Sequence of chain B:
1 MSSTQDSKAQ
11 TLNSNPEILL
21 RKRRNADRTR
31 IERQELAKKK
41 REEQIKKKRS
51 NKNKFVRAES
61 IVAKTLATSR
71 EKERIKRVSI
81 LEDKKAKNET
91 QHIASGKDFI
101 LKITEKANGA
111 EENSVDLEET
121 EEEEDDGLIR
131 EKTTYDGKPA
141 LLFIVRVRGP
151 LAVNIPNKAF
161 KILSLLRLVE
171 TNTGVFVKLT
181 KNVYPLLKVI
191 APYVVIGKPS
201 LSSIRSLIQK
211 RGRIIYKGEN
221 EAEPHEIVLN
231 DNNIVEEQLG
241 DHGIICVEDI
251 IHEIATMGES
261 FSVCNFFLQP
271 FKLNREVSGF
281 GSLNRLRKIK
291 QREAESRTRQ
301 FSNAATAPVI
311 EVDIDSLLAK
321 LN

Sequence of chain A:
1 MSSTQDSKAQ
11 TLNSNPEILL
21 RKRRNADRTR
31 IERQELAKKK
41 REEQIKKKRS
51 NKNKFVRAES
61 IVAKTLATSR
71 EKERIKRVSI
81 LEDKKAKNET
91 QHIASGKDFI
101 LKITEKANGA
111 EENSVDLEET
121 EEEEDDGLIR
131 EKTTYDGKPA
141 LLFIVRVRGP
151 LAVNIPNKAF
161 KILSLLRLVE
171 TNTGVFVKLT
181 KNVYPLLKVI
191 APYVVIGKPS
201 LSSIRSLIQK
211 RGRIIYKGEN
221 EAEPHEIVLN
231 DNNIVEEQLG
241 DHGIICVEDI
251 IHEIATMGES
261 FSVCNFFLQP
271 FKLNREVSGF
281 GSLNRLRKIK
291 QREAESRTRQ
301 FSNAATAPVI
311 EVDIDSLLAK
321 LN

These two protein chains interact to form a complex.

Interface contacts:
Residue E105 in chain A is in contact with residue V183 in chain B (closest heavy-atom distance 1.2 Å).
Residue G174 in chain A interacts with residue V263 in chain B (closest heavy-atom distance 0.8 Å).
Residue V175 in chain A is in contact with residue V263 in chain B (closest heavy-atom distance 1.0 Å).
Residue K132 in chain A is in contact with residue A110 in chain B (closest heavy-atom distance 0.8 Å).
Residue N322 in chain A contacts residue G212 in chain B (closest heavy-atom distance 1.1 Å).
Residue R57 in chain A contacts residue I103 in chain B (closest heavy-atom distance 1.0 Å).
Residue R74 in chain A is in contact with residue K158 in chain B (closest heavy-atom distance 0.8 Å).
Residue N265 in chain A is in contact with residue E259 in chain B (closest heavy-atom distance 1.1 Å).
Residue R213 in chain A contacts residue D249 in chain B (closest heavy-atom distance 1.2 Å).
Residue A110 in chain A interacts with residue C264 in chain B (closest heavy-atom distance 1.1 Å).
Residue E73 in chain A contacts residue K158 in chain B (closest heavy-atom distance 1.1 Å).
Residue T256 in chain A contacts residue P139 in chain B (closest heavy-atom distance 0.5 Å).
Residue L66 in chain A interacts with residue A191 in chain B (closest heavy-atom distance 0.7 Å).
Residue N274 in chain A interacts with residue R213 in chain B (closest heavy-atom distance 1.2 Å).
Residue C246 in chain A interacts with residue N53 in chain B (closest heavy-atom distance 0.9 Å).
Residue S203 in chain A contacts residue N108 in chain B (closest heavy-atom distance 1.2 Å).
Residue D116 in chain A is in contact with residue N233 in chain B (closest heavy-atom distance 0.9 Å).
Residue I129 in chain A contacts residue N322 in chain B (closest heavy-atom distance 1.1 Å).
Residue N108 in chain A contacts residue K178 in chain B (closest heavy-atom distance 1.0 Å).
Residue V228 in chain A is in contact with residue E248 in chain B (closest heavy-atom distance 1.2 Å).
Residue H225 in chain A is in contact with residue A37 in chain B (closest heavy-atom distance 0.8 Å).
Residue C246 in chain A is in contact with residue K54 in chain B (closest heavy-atom distance 0.8 Å).
Residue T134 in chain A contacts residue L142 in chain B (closest heavy-atom distance 0.7 Å).
Residue R41 in chain A contacts residue E59 in chain B (closest heavy-atom distance 1.2 Å).
Residue P139 in chain A interacts with residue K181 in chain B (closest heavy-atom distance 0.7 Å).
Residue F176 in chain A contacts residue F261 in chain B (closest heavy-atom distance 1.2 Å).
Residue H252 in chain A interacts with residue G137 in chain B (closest heavy-atom distance 1.2 Å).
Residue S203 in chain A contacts residue G109 in chain B (closest heavy-atom distance 1.2 Å).
Residue L141 in chain A contacts residue T180 in chain B (closest heavy-atom distance 0.9 Å).
Residue V175 in chain A contacts residue S262 in chain B (closest heavy-atom distance 0.9 Å).
Residue R213 in chain A is in contact with residue I250 in chain B (closest heavy-atom distance 0.5 Å).
Residue T133 in chain A is in contact with residue F176 in chain B (closest heavy-atom distance 1.2 Å).
Residue K320 in chain A interacts with residue F271 in chain B (closest heavy-atom distance 1.0 Å).
Residue A110 in chain A interacts with residue N265 in chain B (closest heavy-atom distance 1.0 Å).
Residue R205 in chain A contacts residue T134 in chain B (closest heavy-atom distance 1.1 Å).
Residue N265 in chain A interacts with residue G258 in chain B (closest heavy-atom distance 0.6 Å).
Residue P224 in chain A interacts with residue A37 in chain B (closest heavy-atom distance 1.1 Å).
Residue K52 in chain A interacts with residue T65 in chain B (closest heavy-atom distance 1.0 Å).
Residue K48 in chain A interacts with residue V62 in chain B (closest heavy-atom distance 0.6 Å).
Residue A107 in chain A interacts with residue K178 in chain B (closest heavy-atom distance 0.7 Å).
Residue L229 in chain A is in contact with residue E248 in chain B (closest heavy-atom distance 0.6 Å).
Residue L128 in chain A interacts with residue N322 in chain B (closest heavy-atom distance 1.0 Å).
Residue F176 in chain A interacts with residue S262 in chain B (closest heavy-atom distance 0.9 Å).
Residue T256 in chain A is in contact with residue A140 in chain B (closest heavy-atom distance 1.2 Å).
Residue I129 in chain A contacts residue L321 in chain B (closest heavy-atom distance 0.9 Å).
Residue A140 in chain A is in contact with residue T180 in chain B (closest heavy-atom distance 0.9 Å).
Residue S200 in chain A contacts residue F143 in chain B (closest heavy-atom distance 1.1 Å).
Residue R49 in chain A is in contact with residue A63 in chain B (closest heavy-atom distance 1.3 Å).
Residue A319 in chain A is in contact with residue F271 in chain B (closest heavy-atom distance 1.1 Å).
Residue R49 in chain A contacts residue K64 in chain B (closest heavy-atom distance 0.4 Å).
Residue K132 in chain A interacts with residue G109 in chain B (closest heavy-atom distance 0.9 Å).
Residue S316 in chain A is in contact with residue G174 in chain B (closest heavy-atom distance 1.1 Å).
Residue E237 in chain A is in contact with residue R49 in chain B (closest heavy-atom distance 0.4 Å).
Residue H252 in chain A interacts with residue D136 in chain B (closest heavy-atom distance 1.2 Å).
Residue A319 in chain A contacts residue E111 in chain B (closest heavy-atom distance 1.0 Å).
Residue E111 in chain A contacts residue C264 in chain B (closest heavy-atom distance 1.2 Å).
Residue I204 in chain A contacts residue N108 in chain B (closest heavy-atom distance 0.4 Å).
Residue I245 in chain A contacts residue K54 in chain B (closest heavy-atom distance 1.2 Å).
Residue K47 in chain A interacts with residue V62 in chain B (closest heavy-atom distance 0.7 Å).
Residue G212 in chain A contacts residue I250 in chain B (closest heavy-atom distance 0.9 Å).